Sequence of protein 2:
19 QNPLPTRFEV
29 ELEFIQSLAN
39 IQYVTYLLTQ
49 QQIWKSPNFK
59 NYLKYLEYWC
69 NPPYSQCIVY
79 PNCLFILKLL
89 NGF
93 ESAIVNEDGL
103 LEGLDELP

Contacts between the two chains:
Residue Y78 in protein 2 interacts with residue I83 in protein 1 (closest heavy-atom distance 3.5 Å).
Residue N59 in protein 2 interacts with residue F24 in protein 1 (closest heavy-atom distance 3.4 Å).
Residue Y44 in protein 2 contacts residue Y14 in protein 1 (closest heavy-atom distance 3.8 Å).
Residue Y63 in protein 2 is in contact with residue P69 in protein 1 (closest heavy-atom distance 3.4 Å).
Residue E29 in protein 2 contacts residue P69 in protein 1 (closest heavy-atom distance 3.4 Å).
Residue F26 in protein 2 interacts with residue P72 in protein 1 (closest heavy-atom distance 3.4 Å).
Residue P79 in protein 2 interacts with residue S82 in protein 1 (closest heavy-atom distance 3.5 Å).
Residue Y63 in protein 2 is in contact with residue F24 in protein 1 (closest heavy-atom distance 3.4 Å).
Residue F26 in protein 2 interacts with residue P69 in protein 1 (closest heavy-atom distance 3.6 Å).
Residue Y63 in protein 2 is in contact with residue P68 in protein 1 (closest heavy-atom distance 3.4 Å).
Residue N56 in protein 2 contacts residue K22 in protein 1 (closest heavy-atom distance 3.2 Å).
Residue P79 in protein 2 is in contact with residue I83 in protein 1 (closest heavy-atom distance 3.9 Å).
Residue N59 in protein 2 contacts residue Q26 in protein 1 (closest heavy-atom distance 4.1 Å).
Residue Y41 in protein 2 interacts with residue P15 in protein 1 (closest heavy-atom distance 2.8 Å).
Residue N56 in protein 2 interacts with residue V21 in protein 1 (closest heavy-atom distance 3.3 Å).
Residue Y72 in protein 2 is in contact with residue P69 in protein 1 (closest heavy-atom distance 2.5 Å).
Residue F26 in protein 2 is in contact with residue P70 in protein 1 (closest heavy-atom distance 3.6 Å).
Residue R25 in protein 2 interacts with residue Y20 in protein 1 (closest heavy-atom distance 3.1 Å).
Residue C75 in protein 2 interacts with residue A79 in protein 1 (closest heavy-atom distance 3.9 Å).
Residue Y63 in protein 2 interacts with residue Y65 in protein 1 (closest heavy-atom distance 3.7 Å).
Residue N56 in protein 2 contacts residue T25 in protein 1 (closest heavy-atom distance 3.6 Å).
Residue Q74 in protein 2 interacts with residue R78 in protein 1 (closest heavy-atom distance 3.6 Å).
Residue R25 in protein 2 interacts with residue P69 in protein 1 (closest heavy-atom distance 3.8 Å).
Residue Y60 in protein 2 interacts with residue V21 in protein 1 (closest heavy-atom distance 3.7 Å).
Residue Y66 in protein 2 contacts residue P69 in protein 1 (closest heavy-atom distance 3.5 Å).
Residue Y63 in protein 2 contacts residue I67 in protein 1 (closest heavy-atom distance 3.7 Å).
Residue V77 in protein 2 contacts residue A79 in protein 1 (closest heavy-atom distance 3.7 Å).
Residue N80 in protein 2 interacts with residue W84 in protein 1 (closest heavy-atom distance 4.1 Å).
Residue V77 in protein 2 contacts residue I83 in protein 1 (closest heavy-atom distance 3.0 Å).
Residue P79 in protein 2 is in contact with residue W84 in protein 1 (closest heavy-atom distance 3.8 Å).
Residue N59 in protein 2 contacts residue L29 in protein 1 (closest heavy-atom distance 3.3 Å).
Residue R25 in protein 2 interacts with residue I59 in protein 1 (closest heavy-atom distance 4.0 Å).
Residue Y60 in protein 2 is in contact with residue P18 in protein 1 (closest heavy-atom distance 3.7 Å).
Residue P55 in protein 2 contacts residue Q26 in protein 1 (closest heavy-atom distance 4.1 Å).
Residue Y41 in protein 2 interacts with residue Y14 in protein 1 (closest heavy-atom distance 3.1 Å).
Residue Y66 in protein 2 contacts residue P68 in protein 1 (closest heavy-atom distance 3.5 Å).
Residue I76 in protein 2 contacts residue A79 in protein 1 (closest heavy-atom distance 3.5 Å).
Residue F57 in protein 2 contacts residue V21 in protein 1 (closest heavy-atom distance 3.6 Å).
Residue Q40 in protein 2 is in contact with residue Y14 in protein 1 (closest heavy-atom distance 3.3 Å).
Residue V28 in protein 2 is in contact with residue P18 in protein 1 (closest heavy-atom distance 4.0 Å).
Residue F32 in protein 2 is in contact with residue P18 in protein 1 (closest heavy-atom distance 3.6 Å).
Residue Y72 in protein 2 contacts residue P70 in protein 1 (closest heavy-atom distance 3.9 Å).
Residue V77 in protein 2 contacts residue S82 in protein 1 (closest heavy-atom distance 3.4 Å).
Residue F26 in protein 2 is in contact with residue Y77 in protein 1 (closest heavy-atom distance 3.9 Å).
Residue V77 in protein 2 contacts residue G81 in protein 1 (closest heavy-atom distance 3.6 Å).
Residue Y60 in protein 2 interacts with residue F24 in protein 1 (closest heavy-atom distance 3.5 Å).
Residue E27 in protein 2 contacts residue Y77 in protein 1 (closest heavy-atom distance 2.6 Å).
Residue Y44 in protein 2 contacts residue S12 in protein 1 (closest heavy-atom distance 3.9 Å).
Residue V28 in protein 2 interacts with residue Y20 in protein 1 (closest heavy-atom distance 3.8 Å).
Residue C75 in protein 2 interacts with residue Y77 in protein 1 (closest heavy-atom distance 3.2 Å).
Residue E29 in protein 2 is in contact with residue Y20 in protein 1 (closest heavy-atom distance 4.0 Å).
Residue R25 in protein 2 interacts with residue Y65 in protein 1 (closest heavy-atom distance 3.1 Å).
Residue R25 in protein 2 is in contact with residue D64 in protein 1 (closest heavy-atom distance 3.3 Å).
Residue Q74 in protein 2 contacts residue A79 in protein 1 (closest heavy-atom distance 2.9 Å).
Residue Y63 in protein 2 is in contact with residue L66 in protein 1 (closest heavy-atom distance 3.8 Å).
Residue Y60 in protein 2 is in contact with residue Y20 in protein 1 (closest heavy-atom distance 3.8 Å).
Residue N56 in protein 2 interacts with residue F24 in protein 1 (closest heavy-atom distance 3.3 Å).
Residue F32 in protein 2 contacts residue P17 in protein 1 (closest heavy-atom distance 3.9 Å).
Residue F57 in protein 2 interacts with residue P17 in protein 1 (closest heavy-atom distance 3.4 Å).
Residue R25 in protein 2 is in contact with residue I67 in protein 1 (closest heavy-atom distance 2.4 Å).

This data describes a binding interaction between two proteins.

Sequence of protein 1:
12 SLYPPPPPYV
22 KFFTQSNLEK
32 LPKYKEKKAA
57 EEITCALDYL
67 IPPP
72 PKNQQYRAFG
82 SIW